Interface contacts:
Residue M50 in protein 1 contacts residue Y257 in protein 2 (closest heavy-atom distance 3.6 Å).
Residue N225 in protein 1 interacts with residue S240 in protein 2 (closest heavy-atom distance 2.9 Å).
Residue Y32 in protein 1 is in contact with residue R91 in protein 2 (closest heavy-atom distance 3.4 Å).
Residue M50 in protein 1 contacts residue A122 in protein 2 (closest heavy-atom distance 3.2 Å).
Residue I63 in protein 1 contacts residue E83 in protein 2 (closest heavy-atom distance 3.3 Å).
Residue Y53 in protein 1 contacts residue E145 in protein 2 (closest heavy-atom distance 2.7 Å).
Residue Q43 in protein 1 contacts residue M88 in protein 2 (closest heavy-atom distance 3.0 Å).
Residue P56 in protein 1 interacts with residue K79 in protein 2 (closest heavy-atom distance 3.4 Å).
Residue V194 in protein 1 contacts residue N265 in protein 2 (closest heavy-atom distance 3.4 Å).
Residue A300 in protein 1 contacts residue P98 in protein 2 (closest heavy-atom distance 3.7 Å).
Residue P56 in protein 1 interacts with residue Q289 in protein 2 (closest heavy-atom distance 3.3 Å).
Residue P45 in protein 1 is in contact with residue M88 in protein 2 (closest heavy-atom distance 3.3 Å).
Residue Y32 in protein 1 contacts residue T89 in protein 2 (closest heavy-atom distance 3.1 Å).
Residue I63 in protein 1 interacts with residue H82 in protein 2 (closest heavy-atom distance 3.5 Å).
Residue M50 in protein 1 contacts residue V126 in protein 2 (closest heavy-atom distance 3.4 Å).
Residue N49 in protein 1 is in contact with residue E259 in protein 2 (closest heavy-atom distance 3.0 Å).
Residue F34 in protein 1 interacts with residue T89 in protein 2 (closest heavy-atom distance 3.5 Å).
Residue E61 in protein 1 interacts with residue K81 in protein 2 (closest heavy-atom distance 3.2 Å).
Residue V62 in protein 1 is in contact with residue E83 in protein 2 (closest heavy-atom distance 3.3 Å).
Residue P33 in protein 1 interacts with residue R92 in protein 2 (closest heavy-atom distance 3.3 Å).
Residue Y53 in protein 1 is in contact with residue T143 in protein 2 (closest heavy-atom distance 3.2 Å).
Residue R64 in protein 1 is in contact with residue E83 in protein 2 (closest heavy-atom distance 3.1 Å).
Residue Q43 in protein 1 is in contact with residue T89 in protein 2 (closest heavy-atom distance 2.5 Å).
Residue D219 in protein 1 is in contact with residue R209 in protein 2 (closest heavy-atom distance 3.6 Å).
Residue V62 in protein 1 is in contact with residue K81 in protein 2 (closest heavy-atom distance 3.6 Å).
Residue M50 in protein 1 is in contact with residue Q125 in protein 2 (closest heavy-atom distance 3.3 Å).
Residue N49 in protein 1 interacts with residue N260 in protein 2 (closest heavy-atom distance 3.2 Å).
Residue A51 in protein 1 is in contact with residue V78 in protein 2 (closest heavy-atom distance 3.2 Å).
Residue A51 in protein 1 contacts residue V126 in protein 2 (closest heavy-atom distance 3.3 Å).
Residue R29 in protein 1 is in contact with residue R91 in protein 2 (closest heavy-atom distance 2.8 Å).
Residue S31 in protein 1 contacts residue R92 in protein 2 (closest heavy-atom distance 3.0 Å).
Residue R64 in protein 1 interacts with residue M88 in protein 2 (closest heavy-atom distance 3.6 Å).
Residue P56 in protein 1 interacts with residue Y77 in protein 2 (closest heavy-atom distance 3.3 Å).
Residue D247 in protein 1 is in contact with residue K203 in protein 2 (closest heavy-atom distance 3.0 Å).
Residue N49 in protein 1 is in contact with residue A122 in protein 2 (closest heavy-atom distance 3.4 Å).
Residue Y53 in protein 1 interacts with residue M142 in protein 2 (closest heavy-atom distance 3.5 Å).
Residue V48 in protein 1 contacts residue V258 in protein 2 (closest heavy-atom distance 3.1 Å).
Residue M50 in protein 1 contacts residue V258 in protein 2 (closest heavy-atom distance 3.5 Å).
Residue I44 in protein 1 is in contact with residue M88 in protein 2 (closest heavy-atom distance 3.7 Å).
Residue V54 in protein 1 is in contact with residue Y77 in protein 2 (closest heavy-atom distance 3.1 Å).
Residue Y53 in protein 1 is in contact with residue V78 in protein 2 (closest heavy-atom distance 3.6 Å).
Residue V62 in protein 1 interacts with residue F318 in protein 2 (closest heavy-atom distance 3.6 Å).
Residue E30 in protein 1 contacts residue R91 in protein 2 (closest heavy-atom distance 3.1 Å).
Residue D247 in protein 1 contacts residue P202 in protein 2 (closest heavy-atom distance 3.1 Å).
Residue Y53 in protein 1 contacts residue V126 in protein 2 (closest heavy-atom distance 3.1 Å).
Residue M50 in protein 1 interacts with residue M129 in protein 2 (closest heavy-atom distance 3.7 Å).
Residue S31 in protein 1 is in contact with residue R91 in protein 2 (closest heavy-atom distance 2.4 Å).
Residue G246 in protein 1 is in contact with residue A206 in protein 2 (closest heavy-atom distance 3.7 Å).
Residue Q43 in protein 1 is in contact with residue Q87 in protein 2 (closest heavy-atom distance 2.9 Å).
Residue L47 in protein 1 interacts with residue K263 in protein 2 (closest heavy-atom distance 3.4 Å).
Residue I63 in protein 1 interacts with residue K81 in protein 2 (closest heavy-atom distance 3.2 Å).
Residue S55 in protein 1 is in contact with residue F147 in protein 2 (closest heavy-atom distance 3.5 Å).
Residue V54 in protein 1 interacts with residue A146 in protein 2 (closest heavy-atom distance 3.5 Å).
Residue V48 in protein 1 is in contact with residue D118 in protein 2 (closest heavy-atom distance 3.5 Å).
Residue G60 in protein 1 contacts residue K81 in protein 2 (closest heavy-atom distance 3.2 Å).
Residue S59 in protein 1 is in contact with residue K81 in protein 2 (closest heavy-atom distance 3.5 Å).
Residue V54 in protein 1 is in contact with residue F147 in protein 2 (closest heavy-atom distance 3.6 Å).
Residue S55 in protein 1 interacts with residue A146 in protein 2 (closest heavy-atom distance 2.7 Å).
Residue V194 in protein 1 is in contact with residue Q256 in protein 2 (closest heavy-atom distance 3.7 Å).
Residue Y32 in protein 1 interacts with residue L90 in protein 2 (closest heavy-atom distance 3.1 Å).

Sequence of protein 1:
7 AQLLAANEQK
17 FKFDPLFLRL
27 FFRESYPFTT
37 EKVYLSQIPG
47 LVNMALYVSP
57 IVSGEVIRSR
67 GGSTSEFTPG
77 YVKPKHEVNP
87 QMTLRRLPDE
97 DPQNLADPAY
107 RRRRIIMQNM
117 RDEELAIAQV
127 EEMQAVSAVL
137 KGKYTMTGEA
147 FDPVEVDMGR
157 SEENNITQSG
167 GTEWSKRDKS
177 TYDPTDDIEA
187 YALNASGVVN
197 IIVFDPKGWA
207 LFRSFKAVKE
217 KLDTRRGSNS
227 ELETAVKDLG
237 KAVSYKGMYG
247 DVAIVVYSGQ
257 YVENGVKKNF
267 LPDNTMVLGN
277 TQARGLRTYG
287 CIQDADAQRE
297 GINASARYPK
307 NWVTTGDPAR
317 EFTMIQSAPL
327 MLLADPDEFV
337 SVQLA

These two protein chains interact to form a complex.

Sequence of protein 2:
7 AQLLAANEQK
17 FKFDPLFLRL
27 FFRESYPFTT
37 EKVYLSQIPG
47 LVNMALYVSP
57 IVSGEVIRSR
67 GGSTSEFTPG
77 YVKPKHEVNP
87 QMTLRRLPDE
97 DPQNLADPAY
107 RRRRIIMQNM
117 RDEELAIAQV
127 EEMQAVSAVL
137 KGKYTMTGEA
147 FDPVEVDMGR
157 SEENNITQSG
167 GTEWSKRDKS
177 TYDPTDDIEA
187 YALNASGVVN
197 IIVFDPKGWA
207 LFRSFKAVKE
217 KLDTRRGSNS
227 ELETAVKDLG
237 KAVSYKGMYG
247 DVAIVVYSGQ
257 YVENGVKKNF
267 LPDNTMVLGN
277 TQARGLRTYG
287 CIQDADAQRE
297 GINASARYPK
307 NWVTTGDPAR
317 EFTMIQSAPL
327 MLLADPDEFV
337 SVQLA